The following describes two proteins that form a bound complex.

Sequence of protein 2:
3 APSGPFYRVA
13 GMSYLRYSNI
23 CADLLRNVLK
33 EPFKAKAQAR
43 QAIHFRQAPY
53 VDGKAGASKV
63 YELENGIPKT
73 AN

Sequence of protein 1:
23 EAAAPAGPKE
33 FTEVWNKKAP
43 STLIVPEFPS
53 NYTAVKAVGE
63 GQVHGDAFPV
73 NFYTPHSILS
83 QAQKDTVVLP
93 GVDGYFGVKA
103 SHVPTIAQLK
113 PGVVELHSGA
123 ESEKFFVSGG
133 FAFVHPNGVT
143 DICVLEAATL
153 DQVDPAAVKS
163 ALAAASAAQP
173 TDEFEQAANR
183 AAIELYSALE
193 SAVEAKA

Residue-level contacts at the interface:
Residue S130 in protein 1 is in contact with residue C23 in protein 2 (closest heavy-atom distance 3.3 Å).
Residue L147 in protein 1 contacts residue A24 in protein 2 (closest heavy-atom distance 3.9 Å).
Residue L191 in protein 1 is in contact with residue V30 in protein 2 (closest heavy-atom distance 3.8 Å).
Residue F176 in protein 1 interacts with residue N74 in protein 2 (closest heavy-atom distance 3.6 Å).
Residue F176 in protein 1 interacts with residue K71 in protein 2 (closest heavy-atom distance 3.9 Å).
Residue F176 in protein 1 interacts with residue M14 in protein 2 (closest heavy-atom distance 3.6 Å).
Residue E186 in protein 1 interacts with residue F8 in protein 2 (closest heavy-atom distance 3.6 Å).
Residue V155 in protein 1 is in contact with residue K32 in protein 2 (closest heavy-atom distance 4.2 Å).
Residue Y188 in protein 1 contacts residue L26 in protein 2 (closest heavy-atom distance 3.3 Å).
Residue L187 in protein 1 contacts residue L26 in protein 2 (closest heavy-atom distance 3.6 Å).
Residue Q110 in protein 1 interacts with residue Y9 in protein 2 (closest heavy-atom distance 3.5 Å).
Residue F176 in protein 1 interacts with residue T72 in protein 2 (closest heavy-atom distance 3.2 Å).
Residue Q154 in protein 1 is in contact with residue K32 in protein 2 (closest heavy-atom distance 2.5 Å).
Residue L191 in protein 1 interacts with residue L27 in protein 2 (closest heavy-atom distance 4.2 Å).
Residue E175 in protein 1 contacts residue V11 in protein 2 (closest heavy-atom distance 4.3 Å).
Residue A150 in protein 1 is in contact with residue L27 in protein 2 (closest heavy-atom distance 4.2 Å).
Residue G132 in protein 1 is in contact with residue Y16 in protein 2 (closest heavy-atom distance 3.3 Å).
Residue D156 in protein 1 contacts residue L31 in protein 2 (closest heavy-atom distance 3.8 Å).
Residue F176 in protein 1 interacts with residue A12 in protein 2 (closest heavy-atom distance 3.8 Å).
Residue L147 in protein 1 contacts residue S20 in protein 2 (closest heavy-atom distance 3.3 Å).
Residue A180 in protein 1 contacts residue M14 in protein 2 (closest heavy-atom distance 4.2 Å).
Residue A179 in protein 1 is in contact with residue M14 in protein 2 (closest heavy-atom distance 3.8 Å).
Residue L147 in protein 1 is in contact with residue N21 in protein 2 (closest heavy-atom distance 3.5 Å).
Residue A183 in protein 1 is in contact with residue Y19 in protein 2 (closest heavy-atom distance 3.6 Å).
Residue Q154 in protein 1 is in contact with residue L31 in protein 2 (closest heavy-atom distance 3.3 Å).
Residue V155 in protein 1 interacts with residue V30 in protein 2 (closest heavy-atom distance 3.6 Å).
Residue A179 in protein 1 interacts with residue A12 in protein 2 (closest heavy-atom distance 4.0 Å).
Residue V160 in protein 1 interacts with residue V30 in protein 2 (closest heavy-atom distance 3.7 Å).
Residue H78 in protein 1 contacts residue R42 in protein 2 (closest heavy-atom distance 3.4 Å).
Residue D156 in protein 1 interacts with residue V30 in protein 2 (closest heavy-atom distance 2.9 Å).
Residue A179 in protein 1 interacts with residue Y9 in protein 2 (closest heavy-atom distance 4.0 Å).
Residue F133 in protein 1 interacts with residue Y16 in protein 2 (closest heavy-atom distance 3.4 Å).
Residue F128 in protein 1 contacts residue L27 in protein 2 (closest heavy-atom distance 3.6 Å).
Residue E175 in protein 1 is in contact with residue A12 in protein 2 (closest heavy-atom distance 3.3 Å).
Residue A180 in protein 1 interacts with residue K71 in protein 2 (closest heavy-atom distance 3.6 Å).
Residue F176 in protein 1 is in contact with residue R18 in protein 2 (closest heavy-atom distance 3.6 Å).
Residue S130 in protein 1 contacts residue A24 in protein 2 (closest heavy-atom distance 4.0 Å).
Residue A179 in protein 1 is in contact with residue F8 in protein 2 (closest heavy-atom distance 3.4 Å).
Residue E148 in protein 1 is in contact with residue L27 in protein 2 (closest heavy-atom distance 3.3 Å).
Residue A183 in protein 1 contacts residue C23 in protein 2 (closest heavy-atom distance 3.7 Å).
Residue A183 in protein 1 contacts residue F8 in protein 2 (closest heavy-atom distance 4.0 Å).
Residue E148 in protein 1 interacts with residue R28 in protein 2 (closest heavy-atom distance 2.6 Å).
Residue D153 in protein 1 interacts with residue K32 in protein 2 (closest heavy-atom distance 3.2 Å).
Residue S130 in protein 1 interacts with residue S20 in protein 2 (closest heavy-atom distance 4.3 Å).
Residue E186 in protein 1 interacts with residue Y19 in protein 2 (closest heavy-atom distance 3.3 Å).
Residue V155 in protein 1 interacts with residue L31 in protein 2 (closest heavy-atom distance 4.3 Å).
Residue E148 in protein 1 interacts with residue R42 in protein 2 (closest heavy-atom distance 2.4 Å).
Residue A180 in protein 1 interacts with residue I22 in protein 2 (closest heavy-atom distance 4.2 Å).
Residue L187 in protein 1 contacts residue C23 in protein 2 (closest heavy-atom distance 3.4 Å).
Residue E148 in protein 1 is in contact with residue A24 in protein 2 (closest heavy-atom distance 4.0 Å).
Residue F176 in protein 1 is in contact with residue A73 in protein 2 (closest heavy-atom distance 3.6 Å).
Residue L187 in protein 1 interacts with residue L27 in protein 2 (closest heavy-atom distance 4.1 Å).
Residue R182 in protein 1 interacts with residue F8 in protein 2 (closest heavy-atom distance 3.5 Å).
Residue A184 in protein 1 contacts residue L26 in protein 2 (closest heavy-atom distance 3.7 Å).
Residue S130 in protein 1 is in contact with residue L27 in protein 2 (closest heavy-atom distance 4.1 Å).
Residue E148 in protein 1 interacts with residue A39 in protein 2 (closest heavy-atom distance 4.2 Å).
Residue V129 in protein 1 interacts with residue L27 in protein 2 (closest heavy-atom distance 4.2 Å).
Residue Y188 in protein 1 contacts residue V30 in protein 2 (closest heavy-atom distance 3.5 Å).
Residue Q154 in protein 1 contacts residue F35 in protein 2 (closest heavy-atom distance 3.2 Å).
Residue A150 in protein 1 is in contact with residue L31 in protein 2 (closest heavy-atom distance 3.6 Å).